Sequence of chain B:
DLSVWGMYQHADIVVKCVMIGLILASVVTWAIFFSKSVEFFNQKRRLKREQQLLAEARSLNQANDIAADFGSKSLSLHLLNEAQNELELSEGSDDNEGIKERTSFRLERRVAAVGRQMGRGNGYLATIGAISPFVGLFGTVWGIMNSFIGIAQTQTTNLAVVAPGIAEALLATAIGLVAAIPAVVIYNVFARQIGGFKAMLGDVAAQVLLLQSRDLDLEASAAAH

Sequence of chain A:
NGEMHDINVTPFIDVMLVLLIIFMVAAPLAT

These two protein chains interact to form a complex.

Residue-level contacts at the interface:
Residue N166 in chain B is in contact with residue L40 in chain A (closest heavy-atom distance 2.8 Å).
Residue R200 in chain B interacts with residue E14 in chain A (closest heavy-atom distance 3.2 Å).
Residue T148 in chain B contacts residue V29 in chain A (closest heavy-atom distance 3.5 Å).
Residue L145 in chain B interacts with residue D25 in chain A (closest heavy-atom distance 3.4 Å).
Residue A199 in chain B contacts residue N12 in chain A (closest heavy-atom distance 4.5 Å).
Residue T165 in chain B interacts with residue L40 in chain A (closest heavy-atom distance 3.7 Å).
Residue Y195 in chain B contacts residue G13 in chain A (closest heavy-atom distance 3.2 Å).
Residue L145 in chain B contacts residue V26 in chain A (closest heavy-atom distance 3.8 Å).
Residue L145 in chain B interacts with residue P22 in chain A (closest heavy-atom distance 4.6 Å).
Residue N196 in chain B contacts residue E14 in chain A (closest heavy-atom distance 3.2 Å).
Residue I152 in chain B interacts with residue I32 in chain A (closest heavy-atom distance 4.6 Å).
Residue V192 in chain B interacts with residue M15 in chain A (closest heavy-atom distance 3.5 Å).
Residue F156 in chain B contacts residue V36 in chain A (closest heavy-atom distance 3.5 Å).
Residue I159 in chain B is in contact with residue V36 in chain A (closest heavy-atom distance 4.9 Å).
Residue V170 in chain B is in contact with residue L40 in chain A (closest heavy-atom distance 4.3 Å).
Residue L178 in chain B is in contact with residue I33 in chain A (closest heavy-atom distance 3.8 Å).
Residue I174 in chain B contacts residue I33 in chain A (closest heavy-atom distance 3.5 Å).
Residue L178 in chain B is in contact with residue L30 in chain A (closest heavy-atom distance 3.8 Å).
Residue L145 in chain B is in contact with residue V29 in chain A (closest heavy-atom distance 4.3 Å).
Residue F142 in chain B is in contact with residue T21 in chain A (closest heavy-atom distance 3.5 Å).
Residue N196 in chain B interacts with residue M15 in chain A (closest heavy-atom distance 2.8 Å).
Residue F142 in chain B contacts residue P22 in chain A (closest heavy-atom distance 3.6 Å).
Residue Y195 in chain B interacts with residue E14 in chain A (closest heavy-atom distance 4.5 Å).
Residue A199 in chain B interacts with residue E14 in chain A (closest heavy-atom distance 4.3 Å).
Residue A199 in chain B is in contact with residue G13 in chain A (closest heavy-atom distance 4.2 Å).
Residue Y195 in chain B contacts residue M15 in chain A (closest heavy-atom distance 4.0 Å).
Residue T181 in chain B contacts residue V26 in chain A (closest heavy-atom distance 3.8 Å).
Residue V149 in chain B contacts residue V29 in chain A (closest heavy-atom distance 3.7 Å).
Residue N166 in chain B is in contact with residue A41 in chain A (closest heavy-atom distance 3.1 Å).
Residue V169 in chain B contacts residue L40 in chain A (closest heavy-atom distance 5.0 Å).
Residue A168 in chain B is in contact with residue L40 in chain A (closest heavy-atom distance 3.5 Å).
Residue F142 in chain B contacts residue D25 in chain A (closest heavy-atom distance 4.3 Å).
Residue A134 in chain B contacts residue M15 in chain A (closest heavy-atom distance 4.3 Å).
Residue Q163 in chain B contacts residue L40 in chain A (closest heavy-atom distance 3.8 Å).
Residue N166 in chain B interacts with residue T42 in chain A (closest heavy-atom distance 3.2 Å).
Residue I174 in chain B is in contact with residue V36 in chain A (closest heavy-atom distance 4.2 Å).
Residue I152 in chain B is in contact with residue I33 in chain A (closest heavy-atom distance 4.1 Å).
Residue P141 in chain B contacts residue P22 in chain A (closest heavy-atom distance 3.7 Å).
Residue R200 in chain B is in contact with residue N12 in chain A (closest heavy-atom distance 4.2 Å).
Residue I152 in chain B is in contact with residue V29 in chain A (closest heavy-atom distance 3.5 Å).